Sequence of the second protein:
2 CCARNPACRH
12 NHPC

Sequence of the first protein:
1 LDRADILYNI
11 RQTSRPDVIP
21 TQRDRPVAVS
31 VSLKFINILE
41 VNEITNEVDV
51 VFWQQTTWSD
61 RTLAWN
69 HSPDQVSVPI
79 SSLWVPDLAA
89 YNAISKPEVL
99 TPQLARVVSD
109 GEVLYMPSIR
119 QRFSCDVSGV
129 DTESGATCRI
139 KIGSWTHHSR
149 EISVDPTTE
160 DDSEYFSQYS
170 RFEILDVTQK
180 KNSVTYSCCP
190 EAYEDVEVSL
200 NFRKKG

These two protein chains interact to form a complex.

Interface contacts:
Residue Y192 in the first protein interacts with residue N12 in the second protein (closest heavy-atom distance 3.6 Å).
Residue W143 in the first protein interacts with residue P7 in the second protein (closest heavy-atom distance 3.5 Å).
Residue W143 in the first protein is in contact with residue H11 in the second protein (closest heavy-atom distance 3.2 Å).
Residue T144 in the first protein contacts residue H11 in the second protein (closest heavy-atom distance 3.7 Å).
Residue Y192 in the first protein is in contact with residue H13 in the second protein (closest heavy-atom distance 3.8 Å).
Residue C188 in the first protein is in contact with residue C9 in the second protein (closest heavy-atom distance 4.5 Å).
Residue C188 in the first protein interacts with residue H13 in the second protein (closest heavy-atom distance 3.4 Å).
Residue Y89 in the first protein is in contact with residue P7 in the second protein (closest heavy-atom distance 3.4 Å).
Residue S142 in the first protein contacts residue A8 in the second protein (closest heavy-atom distance 3.6 Å).
Residue Y185 in the first protein interacts with residue C9 in the second protein (closest heavy-atom distance 4.1 Å).
Residue Y192 in the first protein interacts with residue C9 in the second protein (closest heavy-atom distance 3.2 Å).
Residue H146 in the first protein is in contact with residue N12 in the second protein (closest heavy-atom distance 3.1 Å).
Residue Y185 in the first protein is in contact with residue N6 in the second protein (closest heavy-atom distance 3.8 Å).
Residue C187 in the first protein interacts with residue C9 in the second protein (closest heavy-atom distance 4.7 Å).
Residue C187 in the first protein is in contact with residue C2 in the second protein (closest heavy-atom distance 4.8 Å).
Residue C188 in the first protein interacts with residue C3 in the second protein (closest heavy-atom distance 4.5 Å).
Residue T144 in the first protein contacts residue N12 in the second protein (closest heavy-atom distance 3.0 Å).
Residue S142 in the first protein contacts residue P7 in the second protein (closest heavy-atom distance 4.9 Å).
Residue E149 in the first protein is in contact with residue N12 in the second protein (closest heavy-atom distance 4.7 Å).
Residue Y89 in the first protein is in contact with residue N6 in the second protein (closest heavy-atom distance 4.2 Å).
Residue E190 in the first protein contacts residue N12 in the second protein (closest heavy-atom distance 4.8 Å).
Residue H146 in the first protein contacts residue A8 in the second protein (closest heavy-atom distance 4.5 Å).
Residue Y89 in the first protein contacts residue A8 in the second protein (closest heavy-atom distance 4.6 Å).
Residue H145 in the first protein interacts with residue A8 in the second protein (closest heavy-atom distance 4.0 Å).
Residue Y185 in the first protein is in contact with residue C2 in the second protein (closest heavy-atom distance 4.0 Å).
Residue C187 in the first protein is in contact with residue C3 in the second protein (closest heavy-atom distance 3.7 Å).
Residue Y192 in the first protein interacts with residue A8 in the second protein (closest heavy-atom distance 3.7 Å).
Residue E190 in the first protein interacts with residue H13 in the second protein (closest heavy-atom distance 2.8 Å).
Residue Y185 in the first protein contacts residue R5 in the second protein (closest heavy-atom distance 4.9 Å).
Residue Y192 in the first protein is in contact with residue N6 in the second protein (closest heavy-atom distance 3.8 Å).
Residue Y185 in the first protein interacts with residue C3 in the second protein (closest heavy-atom distance 3.4 Å).
Residue H145 in the first protein is in contact with residue N12 in the second protein (closest heavy-atom distance 4.8 Å).
Residue T144 in the first protein contacts residue A8 in the second protein (closest heavy-atom distance 4.2 Å).
Residue W143 in the first protein interacts with residue A8 in the second protein (closest heavy-atom distance 3.4 Å).